Sequence of the second protein:
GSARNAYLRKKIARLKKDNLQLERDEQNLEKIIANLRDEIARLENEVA

Sequence of the first protein:
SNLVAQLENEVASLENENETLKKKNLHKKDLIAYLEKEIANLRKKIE

Interface contacts:
Residue L22 in the second protein contacts residue N19 in the first protein (closest heavy-atom distance 3.2 Å).
Residue E26 in the second protein contacts residue N26 in the first protein (closest heavy-atom distance 3.5 Å).
Residue R37 in the second protein interacts with residue L32 in the first protein (closest heavy-atom distance 4.2 Å).
Residue E26 in the second protein contacts residue L22 in the first protein (closest heavy-atom distance 3.9 Å).
Residue I40 in the second protein contacts residue L43 in the first protein (closest heavy-atom distance 3.4 Å).
Residue I40 in the second protein is in contact with residue L36 in the first protein (closest heavy-atom distance 3.6 Å).
Residue L29 in the second protein contacts residue K30 in the first protein (closest heavy-atom distance 4.3 Å).
Residue L15 in the second protein interacts with residue N19 in the first protein (closest heavy-atom distance 3.0 Å).
Residue N19 in the second protein is in contact with residue L22 in the first protein (closest heavy-atom distance 3.9 Å).
Residue N19 in the second protein interacts with residue E18 in the first protein (closest heavy-atom distance 4.1 Å).
Residue I12 in the second protein interacts with residue L8 in the first protein (closest heavy-atom distance 3.6 Å).
Residue E30 in the second protein is in contact with residue K29 in the first protein (closest heavy-atom distance 3.3 Å).
Residue L43 in the second protein interacts with residue R44 in the first protein (closest heavy-atom distance 3.5 Å).
Residue I33 in the second protein interacts with residue K29 in the first protein (closest heavy-atom distance 3.6 Å).
Residue I12 in the second protein is in contact with residue V12 in the first protein (closest heavy-atom distance 3.3 Å).
Residue I33 in the second protein interacts with residue L36 in the first protein (closest heavy-atom distance 3.8 Å).
Residue E44 in the second protein interacts with residue L43 in the first protein (closest heavy-atom distance 3.8 Å).
Residue E39 in the second protein is in contact with residue I40 in the first protein (closest heavy-atom distance 3.5 Å).
Residue D18 in the second protein interacts with residue N19 in the first protein (closest heavy-atom distance 3.6 Å).
Residue E26 in the second protein is in contact with residue K25 in the first protein (closest heavy-atom distance 4.1 Å).
Residue I12 in the second protein is in contact with residue L15 in the first protein (closest heavy-atom distance 3.9 Å).
Residue L43 in the second protein is in contact with residue L43 in the first protein (closest heavy-atom distance 3.5 Å).
Residue L8 in the second protein contacts residue L8 in the first protein (closest heavy-atom distance 3.9 Å).
Residue L15 in the second protein contacts residue V12 in the first protein (closest heavy-atom distance 3.4 Å).
Residue V47 in the second protein is in contact with residue K46 in the first protein (closest heavy-atom distance 3.5 Å).
Residue I40 in the second protein contacts residue I40 in the first protein (closest heavy-atom distance 3.3 Å).
Residue I40 in the second protein is in contact with residue E39 in the first protein (closest heavy-atom distance 3.7 Å).
Residue L43 in the second protein contacts residue I47 in the first protein (closest heavy-atom distance 4.0 Å).
Residue E26 in the second protein contacts residue K29 in the first protein (closest heavy-atom distance 4.1 Å).
Residue L36 in the second protein interacts with residue I40 in the first protein (closest heavy-atom distance 3.6 Å).
Residue K16 in the second protein contacts residue L15 in the first protein (closest heavy-atom distance 4.2 Å).
Residue L29 in the second protein interacts with residue N26 in the first protein (closest heavy-atom distance 3.5 Å).
Residue L22 in the second protein contacts residue N26 in the first protein (closest heavy-atom distance 3.4 Å).
Residue L43 in the second protein is in contact with residue I40 in the first protein (closest heavy-atom distance 3.6 Å).
Residue K11 in the second protein interacts with residue V12 in the first protein (closest heavy-atom distance 3.6 Å).
Residue L36 in the second protein contacts residue E37 in the first protein (closest heavy-atom distance 3.6 Å).
Residue K11 in the second protein contacts residue E16 in the first protein (closest heavy-atom distance 3.6 Å).
Residue I33 in the second protein is in contact with residue L32 in the first protein (closest heavy-atom distance 3.5 Å).
Residue E23 in the second protein interacts with residue L22 in the first protein (closest heavy-atom distance 3.7 Å).
Residue K16 in the second protein is in contact with residue E11 in the first protein (closest heavy-atom distance 3.3 Å).
Residue L29 in the second protein interacts with residue I33 in the first protein (closest heavy-atom distance 3.8 Å).
Residue L8 in the second protein is in contact with residue E9 in the first protein (closest heavy-atom distance 4.0 Å).
Residue L15 in the second protein contacts residue L15 in the first protein (closest heavy-atom distance 4.0 Å).
Residue I12 in the second protein is in contact with residue E11 in the first protein (closest heavy-atom distance 3.2 Å).
Residue L29 in the second protein contacts residue K29 in the first protein (closest heavy-atom distance 3.8 Å).
Residue N19 in the second protein contacts residue N19 in the first protein (closest heavy-atom distance 2.7 Å).
Residue R37 in the second protein is in contact with residue L36 in the first protein (closest heavy-atom distance 4.0 Å).
Residue L8 in the second protein contacts residue V5 in the first protein (closest heavy-atom distance 4.2 Å).
Residue L22 in the second protein contacts residue L22 in the first protein (closest heavy-atom distance 3.4 Å).
Residue I32 in the second protein is in contact with residue I33 in the first protein (closest heavy-atom distance 3.8 Å).
Residue R4 in the second protein contacts residue V5 in the first protein (closest heavy-atom distance 4.2 Å).
Residue L36 in the second protein interacts with residue L36 in the first protein (closest heavy-atom distance 3.7 Å).
Residue D25 in the second protein contacts residue N26 in the first protein (closest heavy-atom distance 3.6 Å).
Residue R4 in the second protein contacts residue E9 in the first protein (closest heavy-atom distance 3.0 Å).
Residue V47 in the second protein is in contact with residue I47 in the first protein (closest heavy-atom distance 4.0 Å).
Residue L15 in the second protein is in contact with residue E16 in the first protein (closest heavy-atom distance 3.9 Å).
Residue L22 in the second protein contacts residue K23 in the first protein (closest heavy-atom distance 3.8 Å).
Residue L36 in the second protein interacts with residue I33 in the first protein (closest heavy-atom distance 3.5 Å).
Residue N5 in the second protein interacts with residue V5 in the first protein (closest heavy-atom distance 3.3 Å).
Residue I33 in the second protein is in contact with residue I33 in the first protein (closest heavy-atom distance 3.8 Å).

These two protein chains interact to form a complex.